Sequence of protein 2:
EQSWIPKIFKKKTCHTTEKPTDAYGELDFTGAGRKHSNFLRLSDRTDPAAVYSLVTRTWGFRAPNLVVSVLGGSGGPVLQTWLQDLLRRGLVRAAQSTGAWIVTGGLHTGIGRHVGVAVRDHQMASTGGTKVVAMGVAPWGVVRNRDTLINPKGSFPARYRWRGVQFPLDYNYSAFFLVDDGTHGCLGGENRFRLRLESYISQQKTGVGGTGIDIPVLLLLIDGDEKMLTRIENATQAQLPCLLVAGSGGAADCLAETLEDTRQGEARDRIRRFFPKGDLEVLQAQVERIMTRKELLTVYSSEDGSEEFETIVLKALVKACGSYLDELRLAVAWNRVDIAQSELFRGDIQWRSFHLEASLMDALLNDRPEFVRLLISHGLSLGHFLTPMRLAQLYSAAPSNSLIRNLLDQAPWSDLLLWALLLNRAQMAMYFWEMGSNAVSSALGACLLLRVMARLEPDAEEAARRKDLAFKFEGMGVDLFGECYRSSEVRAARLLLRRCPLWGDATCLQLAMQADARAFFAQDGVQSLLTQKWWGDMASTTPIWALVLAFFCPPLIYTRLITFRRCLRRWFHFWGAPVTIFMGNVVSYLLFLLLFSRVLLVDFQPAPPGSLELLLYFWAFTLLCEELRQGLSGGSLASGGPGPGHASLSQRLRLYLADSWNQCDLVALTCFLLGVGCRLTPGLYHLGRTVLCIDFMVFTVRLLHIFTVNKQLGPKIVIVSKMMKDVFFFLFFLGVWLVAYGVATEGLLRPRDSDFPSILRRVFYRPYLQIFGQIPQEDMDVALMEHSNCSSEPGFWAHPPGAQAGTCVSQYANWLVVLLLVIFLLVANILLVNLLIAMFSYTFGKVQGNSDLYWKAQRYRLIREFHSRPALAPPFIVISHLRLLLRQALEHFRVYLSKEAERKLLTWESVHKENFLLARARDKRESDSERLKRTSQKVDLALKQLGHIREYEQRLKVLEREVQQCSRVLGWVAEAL

This data describes a binding interaction between two proteins.

Sequence of protein 1:
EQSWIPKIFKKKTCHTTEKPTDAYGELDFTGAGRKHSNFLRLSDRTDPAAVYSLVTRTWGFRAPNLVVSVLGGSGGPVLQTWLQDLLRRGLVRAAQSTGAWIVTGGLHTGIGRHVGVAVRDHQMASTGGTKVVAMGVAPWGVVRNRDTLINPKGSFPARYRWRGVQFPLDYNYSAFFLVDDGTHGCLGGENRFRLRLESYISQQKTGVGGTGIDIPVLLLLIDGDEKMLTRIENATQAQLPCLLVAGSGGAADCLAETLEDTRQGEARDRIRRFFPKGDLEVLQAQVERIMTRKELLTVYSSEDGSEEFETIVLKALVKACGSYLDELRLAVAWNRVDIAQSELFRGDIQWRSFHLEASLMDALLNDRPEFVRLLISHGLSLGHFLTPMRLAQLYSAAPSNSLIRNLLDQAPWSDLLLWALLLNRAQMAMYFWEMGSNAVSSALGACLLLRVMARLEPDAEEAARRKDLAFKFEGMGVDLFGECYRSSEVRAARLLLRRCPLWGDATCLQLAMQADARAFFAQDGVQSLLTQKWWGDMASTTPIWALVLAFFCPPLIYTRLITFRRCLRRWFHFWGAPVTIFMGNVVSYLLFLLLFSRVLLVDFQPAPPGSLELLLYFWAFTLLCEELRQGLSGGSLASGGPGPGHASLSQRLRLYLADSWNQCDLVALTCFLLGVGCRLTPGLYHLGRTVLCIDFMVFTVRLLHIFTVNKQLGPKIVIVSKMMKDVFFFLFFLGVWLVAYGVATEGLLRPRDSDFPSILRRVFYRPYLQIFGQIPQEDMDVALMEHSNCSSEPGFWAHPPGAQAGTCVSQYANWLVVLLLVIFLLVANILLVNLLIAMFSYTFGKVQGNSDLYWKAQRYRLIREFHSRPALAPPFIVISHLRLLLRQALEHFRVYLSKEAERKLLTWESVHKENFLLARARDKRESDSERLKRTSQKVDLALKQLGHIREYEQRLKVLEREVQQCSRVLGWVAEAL

Interface contacts:
Residue V129 in protein 2 is in contact with residue G416 in protein 1 (closest heavy-atom distance 3.4 Å).
Residue R953 in protein 2 is in contact with residue R892 in protein 1 (closest heavy-atom distance 3.5 Å).
Residue V946 in protein 2 interacts with residue F899 in protein 1 (closest heavy-atom distance 3.6 Å).
Residue L1019 in protein 2 contacts residue I897 in protein 1 (closest heavy-atom distance 3.7 Å).
Residue Y1045 in protein 2 is in contact with residue Q1051 in protein 1 (closest heavy-atom distance 2.7 Å).
Residue I962 in protein 2 is in contact with residue L802 in protein 1 (closest heavy-atom distance 4.0 Å).
Residue L1172 in protein 2 is in contact with residue L1172 in protein 1 (closest heavy-atom distance 3.9 Å).
Residue L987 in protein 2 is in contact with residue Q1007 in protein 1 (closest heavy-atom distance 3.6 Å).
Residue Q980 in protein 2 is in contact with residue Y968 in protein 1 (closest heavy-atom distance 3.4 Å).
Residue V1155 in protein 2 is in contact with residue V1155 in protein 1 (closest heavy-atom distance 3.8 Å).
Residue L1162 in protein 2 contacts residue A1158 in protein 1 (closest heavy-atom distance 3.7 Å).
Residue Y227 in protein 2 is in contact with residue G448 in protein 1 (closest heavy-atom distance 3.0 Å).
Residue G976 in protein 2 interacts with residue Q977 in protein 1 (closest heavy-atom distance 3.9 Å).
Residue L1162 in protein 2 contacts residue L1162 in protein 1 (closest heavy-atom distance 3.9 Å).
Residue R1166 in protein 2 is in contact with residue H1164 in protein 1 (closest heavy-atom distance 2.7 Å).
Residue N1037 in protein 2 contacts residue I1040 in protein 1 (closest heavy-atom distance 3.3 Å).
Residue Y1045 in protein 2 is in contact with residue F1047 in protein 1 (closest heavy-atom distance 4.0 Å).
Residue I1033 in protein 2 is in contact with residue L1039 in protein 1 (closest heavy-atom distance 3.6 Å).
Residue T81 in protein 2 interacts with residue G452 in protein 1 (closest heavy-atom distance 4.0 Å).
Residue S1145 in protein 2 interacts with residue D1144 in protein 1 (closest heavy-atom distance 3.9 Å).
Residue F936 in protein 2 interacts with residue L907 in protein 1 (closest heavy-atom distance 3.6 Å).
Residue D1156 in protein 2 interacts with residue K1154 in protein 1 (closest heavy-atom distance 3.8 Å).
Residue M1042 in protein 2 is in contact with residue K919 in protein 1 (closest heavy-atom distance 3.8 Å).
Residue A986 in protein 2 contacts residue Q1007 in protein 1 (closest heavy-atom distance 3.5 Å).
Residue Q980 in protein 2 is in contact with residue L972 in protein 1 (closest heavy-atom distance 3.9 Å).
Residue V1021 in protein 2 contacts residue Y968 in protein 1 (closest heavy-atom distance 3.9 Å).
Residue Y1015 in protein 2 is in contact with residue T893 in protein 1 (closest heavy-atom distance 3.6 Å).
Residue G1163 in protein 2 interacts with residue Q1161 in protein 1 (closest heavy-atom distance 3.7 Å).
Residue V1025 in protein 2 is in contact with residue Y971 in protein 1 (closest heavy-atom distance 3.8 Å).
Residue F935 in protein 2 interacts with residue L907 in protein 1 (closest heavy-atom distance 3.6 Å).
Residue S1152 in protein 2 interacts with residue T1151 in protein 1 (closest heavy-atom distance 3.7 Å).
Residue Y1015 in protein 2 is in contact with residue H889 in protein 1 (closest heavy-atom distance 3.6 Å).
Residue S1152 in protein 2 contacts residue K1154 in protein 1 (closest heavy-atom distance 3.6 Å).
Residue L1019 in protein 2 is in contact with residue T893 in protein 1 (closest heavy-atom distance 3.9 Å).
Residue L1159 in protein 2 is in contact with residue A1158 in protein 1 (closest heavy-atom distance 3.7 Å).
Residue K1149 in protein 2 interacts with residue R1147 in protein 1 (closest heavy-atom distance 3.5 Å).
Residue A943 in protein 2 contacts residue M900 in protein 1 (closest heavy-atom distance 3.6 Å).
Residue G950 in protein 2 contacts residue C896 in protein 1 (closest heavy-atom distance 4.0 Å).
Residue L1148 in protein 2 is in contact with residue R1147 in protein 1 (closest heavy-atom distance 3.7 Å).
Residue L1034 in protein 2 contacts residue F1043 in protein 1 (closest heavy-atom distance 3.6 Å).
Residue E1169 in protein 2 is in contact with residue Y1168 in protein 1 (closest heavy-atom distance 3.2 Å).
Residue W213 in protein 2 interacts with residue H453 in protein 1 (closest heavy-atom distance 3.8 Å).
Residue N1037 in protein 2 interacts with residue F1043 in protein 1 (closest heavy-atom distance 3.9 Å).
Residue L1028 in protein 2 contacts residue F975 in protein 1 (closest heavy-atom distance 3.7 Å).
Residue N1032 in protein 2 contacts residue F975 in protein 1 (closest heavy-atom distance 2.8 Å).
Residue S177 in protein 2 contacts residue R1141 in protein 1 (closest heavy-atom distance 2.9 Å).
Residue E1169 in protein 2 contacts residue E1169 in protein 1 (closest heavy-atom distance 3.3 Å).
Residue F207 in protein 2 interacts with residue R1119 in protein 1 (closest heavy-atom distance 3.8 Å).
Residue R171 in protein 2 contacts residue H447 in protein 1 (closest heavy-atom distance 3.2 Å).
Residue E949 in protein 2 is in contact with residue L802 in protein 1 (closest heavy-atom distance 3.6 Å).
Residue T81 in protein 2 contacts residue S450 in protein 1 (closest heavy-atom distance 3.5 Å).
Residue F935 in protein 2 contacts residue F910 in protein 1 (closest heavy-atom distance 3.9 Å).
Residue D984 in protein 2 interacts with residue R964 in protein 1 (closest heavy-atom distance 2.7 Å).
Residue R214 in protein 2 contacts residue H453 in protein 1 (closest heavy-atom distance 2.8 Å).
Residue L1029 in protein 2 contacts residue Y971 in protein 1 (closest heavy-atom distance 3.8 Å).
Residue L1159 in protein 2 interacts with residue Q1161 in protein 1 (closest heavy-atom distance 3.9 Å).
Residue F932 in protein 2 interacts with residue I920 in protein 1 (closest heavy-atom distance 3.9 Å).
Residue A943 in protein 2 interacts with residue T903 in protein 1 (closest heavy-atom distance 3.8 Å).
Residue R212 in protein 2 contacts residue G452 in protein 1 (closest heavy-atom distance 3.3 Å).
Residue T81 in protein 2 is in contact with residue L451 in protein 1 (closest heavy-atom distance 3.0 Å).